Sequence of chain A:
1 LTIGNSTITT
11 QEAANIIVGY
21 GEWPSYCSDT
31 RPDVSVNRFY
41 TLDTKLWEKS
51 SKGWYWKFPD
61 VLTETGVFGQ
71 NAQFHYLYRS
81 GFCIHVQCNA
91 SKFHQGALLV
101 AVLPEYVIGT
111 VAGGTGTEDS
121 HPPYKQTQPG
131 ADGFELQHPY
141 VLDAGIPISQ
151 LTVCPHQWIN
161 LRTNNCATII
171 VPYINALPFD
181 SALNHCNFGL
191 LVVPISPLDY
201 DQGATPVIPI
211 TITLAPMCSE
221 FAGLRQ

This data describes a binding interaction between two proteins.

Sequence of chain B:
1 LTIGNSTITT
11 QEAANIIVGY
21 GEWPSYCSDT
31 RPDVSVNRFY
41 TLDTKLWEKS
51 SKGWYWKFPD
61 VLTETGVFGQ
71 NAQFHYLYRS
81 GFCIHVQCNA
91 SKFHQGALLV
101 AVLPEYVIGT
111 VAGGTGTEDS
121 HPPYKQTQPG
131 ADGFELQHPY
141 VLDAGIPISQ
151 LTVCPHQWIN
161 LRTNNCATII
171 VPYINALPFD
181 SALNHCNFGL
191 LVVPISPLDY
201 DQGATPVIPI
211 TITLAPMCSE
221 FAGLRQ

Residue-level contacts at the interface:
Residue R225 in chain B is in contact with residue F221 in chain A (closest heavy-atom distance 0.6 Å).
Residue Q226 in chain B is in contact with residue F221 in chain A (closest heavy-atom distance 0.4 Å).
Residue R225 in chain B is in contact with residue S219 in chain A (closest heavy-atom distance 1.4 Å).
Residue T30 in chain B interacts with residue S28 in chain A (closest heavy-atom distance 2.4 Å).
Residue L224 in chain B interacts with residue S219 in chain A (closest heavy-atom distance 0.9 Å).
Residue F221 in chain B interacts with residue Q226 in chain A (closest heavy-atom distance 0.4 Å).
Residue D29 in chain B contacts residue I3 in chain A (closest heavy-atom distance 1.2 Å).
Residue D29 in chain B contacts residue T2 in chain A (closest heavy-atom distance 3.2 Å).
Residue Q73 in chain B interacts with residue Q73 in chain A (closest heavy-atom distance 0.8 Å).
Residue R225 in chain B contacts residue Y78 in chain A (closest heavy-atom distance 3.5 Å).
Residue I3 in chain B interacts with residue D29 in chain A (closest heavy-atom distance 1.2 Å).
Residue R31 in chain B contacts residue W23 in chain A (closest heavy-atom distance 3.6 Å).
Residue F74 in chain B interacts with residue F74 in chain A (closest heavy-atom distance 3.7 Å).
Residue E220 in chain B contacts residue Q226 in chain A (closest heavy-atom distance 0.6 Å).
Residue E220 in chain B contacts residue R225 in chain A (closest heavy-atom distance 1.9 Å).
Residue G223 in chain B is in contact with residue G223 in chain A (closest heavy-atom distance 0.5 Å).
Residue F74 in chain B interacts with residue R225 in chain A (closest heavy-atom distance 2.4 Å).
Residue A222 in chain B contacts residue Q226 in chain A (closest heavy-atom distance 1.4 Å).
Residue H75 in chain B is in contact with residue R225 in chain A (closest heavy-atom distance 2.7 Å).
Residue H75 in chain B is in contact with residue G223 in chain A (closest heavy-atom distance 3.4 Å).
Residue R225 in chain B is in contact with residue E220 in chain A (closest heavy-atom distance 1.9 Å).
Residue Y78 in chain B interacts with residue R225 in chain A (closest heavy-atom distance 3.5 Å).
Residue R38 in chain B contacts residue D29 in chain A (closest heavy-atom distance 3.9 Å).
Residue A222 in chain B is in contact with residue T30 in chain A (closest heavy-atom distance 0.7 Å).
Residue Q226 in chain B contacts residue L77 in chain A (closest heavy-atom distance 4.1 Å).
Residue F221 in chain B is in contact with residue T30 in chain A (closest heavy-atom distance 2.7 Å).
Residue F221 in chain B is in contact with residue R225 in chain A (closest heavy-atom distance 0.6 Å).
Residue S219 in chain B interacts with residue L224 in chain A (closest heavy-atom distance 0.9 Å).
Residue T30 in chain B is in contact with residue H75 in chain A (closest heavy-atom distance 1.9 Å).
Residue R225 in chain B is in contact with residue H75 in chain A (closest heavy-atom distance 2.7 Å).
Residue W23 in chain B contacts residue R31 in chain A (closest heavy-atom distance 3.6 Å).
Residue R225 in chain B is in contact with residue F74 in chain A (closest heavy-atom distance 2.4 Å).
Residue Q226 in chain B interacts with residue E220 in chain A (closest heavy-atom distance 0.6 Å).
Residue S28 in chain B interacts with residue T30 in chain A (closest heavy-atom distance 2.4 Å).
Residue D29 in chain B contacts residue L1 in chain A (closest heavy-atom distance 3.0 Å).
Residue T2 in chain B interacts with residue D29 in chain A (closest heavy-atom distance 3.2 Å).
Residue S219 in chain B contacts residue R225 in chain A (closest heavy-atom distance 1.4 Å).
Residue L1 in chain B is in contact with residue D29 in chain A (closest heavy-atom distance 3.0 Å).
Residue S219 in chain B is in contact with residue Q226 in chain A (closest heavy-atom distance 3.3 Å).
Residue Q226 in chain B contacts residue A222 in chain A (closest heavy-atom distance 1.4 Å).
Residue T30 in chain B is in contact with residue A222 in chain A (closest heavy-atom distance 0.7 Å).
Residue D29 in chain B is in contact with residue R38 in chain A (closest heavy-atom distance 3.9 Å).
Residue L224 in chain B contacts residue E220 in chain A (closest heavy-atom distance 2.3 Å).
Residue G223 in chain B interacts with residue F74 in chain A (closest heavy-atom distance 4.1 Å).
Residue Q73 in chain B interacts with residue F74 in chain A (closest heavy-atom distance 3.9 Å).
Residue T30 in chain B is in contact with residue E220 in chain A (closest heavy-atom distance 3.5 Å).
Residue G223 in chain B contacts residue H75 in chain A (closest heavy-atom distance 3.4 Å).
Residue C218 in chain B contacts residue L224 in chain A (closest heavy-atom distance 3.2 Å).
Residue E220 in chain B contacts residue T30 in chain A (closest heavy-atom distance 3.5 Å).
Residue R31 in chain B interacts with residue E220 in chain A (closest heavy-atom distance 2.9 Å).
Residue H75 in chain B contacts residue T30 in chain A (closest heavy-atom distance 1.9 Å).
Residue R31 in chain B contacts residue R31 in chain A (closest heavy-atom distance 3.8 Å).
Residue L77 in chain B contacts residue Q226 in chain A (closest heavy-atom distance 4.1 Å).
Residue F74 in chain B is in contact with residue Q73 in chain A (closest heavy-atom distance 3.9 Å).
Residue E220 in chain B is in contact with residue L224 in chain A (closest heavy-atom distance 2.3 Å).
Residue F74 in chain B contacts residue G223 in chain A (closest heavy-atom distance 4.1 Å).
Residue E220 in chain B contacts residue R31 in chain A (closest heavy-atom distance 2.9 Å).
Residue Q226 in chain B is in contact with residue S219 in chain A (closest heavy-atom distance 3.3 Å).
Residue T30 in chain B contacts residue F221 in chain A (closest heavy-atom distance 2.7 Å).
Residue L224 in chain B interacts with residue C218 in chain A (closest heavy-atom distance 3.3 Å).